Sequence of the first protein:
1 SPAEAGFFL

Sequence of the second protein:
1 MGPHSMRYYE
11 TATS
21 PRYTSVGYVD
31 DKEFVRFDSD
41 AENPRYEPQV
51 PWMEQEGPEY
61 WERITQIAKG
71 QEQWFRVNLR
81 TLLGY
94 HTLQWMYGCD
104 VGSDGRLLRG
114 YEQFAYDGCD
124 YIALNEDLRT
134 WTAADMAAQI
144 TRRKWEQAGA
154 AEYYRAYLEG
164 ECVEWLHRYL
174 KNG

This data describes a binding interaction between two proteins.

Contacts between the two chains:
Residue I67 in the second protein contacts residue A3 in the first protein (closest heavy-atom distance 4.1 Å).
Residue F117 in the second protein interacts with residue L9 in the first protein (closest heavy-atom distance 4.8 Å).
Residue N78 in the second protein is in contact with residue L9 in the first protein (closest heavy-atom distance 2.7 Å).
Residue Y156 in the second protein is in contact with residue G6 in the first protein (closest heavy-atom distance 4.5 Å).
Residue Q71 in the second protein interacts with residue E4 in the first protein (closest heavy-atom distance 3.3 Å).
Residue I64 in the second protein interacts with residue P2 in the first protein (closest heavy-atom distance 3.5 Å).
Residue E10 in the second protein is in contact with residue P2 in the first protein (closest heavy-atom distance 4.3 Å).
Residue Y100 in the second protein contacts residue A3 in the first protein (closest heavy-atom distance 2.9 Å).
Residue W74 in the second protein is in contact with residue F7 in the first protein (closest heavy-atom distance 2.4 Å).
Residue W168 in the second protein is in contact with residue S1 in the first protein (closest heavy-atom distance 3.2 Å).
Residue R63 in the second protein contacts residue S1 in the first protein (closest heavy-atom distance 3.0 Å).
Residue T81 in the second protein is in contact with residue L9 in the first protein (closest heavy-atom distance 3.5 Å).
Residue Y156 in the second protein interacts with residue E4 in the first protein (closest heavy-atom distance 2.8 Å).
Residue V77 in the second protein contacts residue F8 in the first protein (closest heavy-atom distance 3.7 Å).
Residue I67 in the second protein is in contact with residue S1 in the first protein (closest heavy-atom distance 4.5 Å).
Residue Y8 in the second protein contacts residue P2 in the first protein (closest heavy-atom distance 3.4 Å).
Residue Y160 in the second protein is in contact with residue P2 in the first protein (closest heavy-atom distance 4.5 Å).
Residue Y160 in the second protein contacts residue A3 in the first protein (closest heavy-atom distance 3.7 Å).
Residue W74 in the second protein contacts residue E4 in the first protein (closest heavy-atom distance 4.5 Å).
Residue Y160 in the second protein interacts with residue S1 in the first protein (closest heavy-atom distance 2.9 Å).
Residue Y46 in the second protein contacts residue P2 in the first protein (closest heavy-atom distance 3.5 Å).
Residue W74 in the second protein is in contact with residue G6 in the first protein (closest heavy-atom distance 4.3 Å).
Residue T144 in the second protein is in contact with residue F8 in the first protein (closest heavy-atom distance 4.8 Å).
Residue W98 in the second protein interacts with residue A3 in the first protein (closest heavy-atom distance 3.4 Å).
Residue N78 in the second protein is in contact with residue F7 in the first protein (closest heavy-atom distance 4.7 Å).
Residue Y156 in the second protein interacts with residue A5 in the first protein (closest heavy-atom distance 3.7 Å).
Residue Q71 in the second protein contacts residue A3 in the first protein (closest heavy-atom distance 3.7 Å).
Residue Q71 in the second protein is in contact with residue A5 in the first protein (closest heavy-atom distance 3.1 Å).
Residue K147 in the second protein is in contact with residue F8 in the first protein (closest heavy-atom distance 3.8 Å).
Residue I67 in the second protein is in contact with residue E4 in the first protein (closest heavy-atom distance 4.6 Å).
Residue I67 in the second protein is in contact with residue P2 in the first protein (closest heavy-atom distance 3.6 Å).
Residue N78 in the second protein interacts with residue F8 in the first protein (closest heavy-atom distance 3.4 Å).
Residue A151 in the second protein interacts with residue F7 in the first protein (closest heavy-atom distance 3.5 Å).
Residue T144 in the second protein contacts residue L9 in the first protein (closest heavy-atom distance 3.3 Å).
Residue Y100 in the second protein interacts with residue P2 in the first protein (closest heavy-atom distance 3.4 Å).
Residue W148 in the second protein contacts residue F7 in the first protein (closest heavy-atom distance 3.5 Å).
Residue E10 in the second protein interacts with residue A3 in the first protein (closest heavy-atom distance 4.2 Å).
Residue W74 in the second protein interacts with residue F8 in the first protein (closest heavy-atom distance 3.6 Å).
Residue Y172 in the second protein contacts residue S1 in the first protein (closest heavy-atom distance 2.5 Å).
Residue Y157 in the second protein is in contact with residue A5 in the first protein (closest heavy-atom distance 2.8 Å).
Residue W148 in the second protein interacts with residue L9 in the first protein (closest heavy-atom distance 3.6 Å).
Residue Y124 in the second protein contacts residue L9 in the first protein (closest heavy-atom distance 3.8 Å).
Residue M6 in the second protein interacts with residue S1 in the first protein (closest heavy-atom distance 4.2 Å).
Residue Y157 in the second protein contacts residue E4 in the first protein (closest heavy-atom distance 4.5 Å).
Residue Y60 in the second protein interacts with residue S1 in the first protein (closest heavy-atom distance 4.2 Å).
Residue Y156 in the second protein interacts with residue F7 in the first protein (closest heavy-atom distance 3.5 Å).
Residue W74 in the second protein is in contact with residue L9 in the first protein (closest heavy-atom distance 4.2 Å).
Residue L82 in the second protein contacts residue L9 in the first protein (closest heavy-atom distance 4.9 Å).
Residue W74 in the second protein is in contact with residue A5 in the first protein (closest heavy-atom distance 3.4 Å).
Residue K147 in the second protein is in contact with residue F7 in the first protein (closest heavy-atom distance 3.7 Å).
Residue Y8 in the second protein interacts with residue S1 in the first protein (closest heavy-atom distance 2.9 Å).
Residue W98 in the second protein contacts residue E4 in the first protein (closest heavy-atom distance 3.8 Å).
Residue W148 in the second protein is in contact with residue F8 in the first protein (closest heavy-atom distance 2.9 Å).
Residue G70 in the second protein is in contact with residue E4 in the first protein (closest heavy-atom distance 4.7 Å).
Residue I64 in the second protein contacts residue S1 in the first protein (closest heavy-atom distance 3.5 Å).
Residue G152 in the second protein contacts residue F7 in the first protein (closest heavy-atom distance 3.9 Å).
Residue I125 in the second protein is in contact with residue L9 in the first protein (closest heavy-atom distance 4.2 Å).
Residue W98 in the second protein contacts residue A5 in the first protein (closest heavy-atom distance 3.5 Å).
Residue Y157 in the second protein contacts residue F7 in the first protein (closest heavy-atom distance 4.0 Å).
Residue A153 in the second protein interacts with residue F7 in the first protein (closest heavy-atom distance 3.5 Å).